This data describes a binding interaction between two proteins.

Sequence of protein 1:
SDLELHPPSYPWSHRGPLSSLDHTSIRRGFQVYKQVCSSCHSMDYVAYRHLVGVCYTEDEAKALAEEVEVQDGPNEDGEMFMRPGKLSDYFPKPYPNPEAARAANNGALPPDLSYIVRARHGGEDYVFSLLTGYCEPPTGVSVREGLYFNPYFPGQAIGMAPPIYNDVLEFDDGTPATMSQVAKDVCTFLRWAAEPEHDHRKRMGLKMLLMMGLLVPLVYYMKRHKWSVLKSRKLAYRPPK

Residue-level contacts at the interface:
Residue F246 in protein 2 interacts with residue G205 in protein 1 (closest heavy-atom distance 3.5 Å).
Residue D217 in protein 2 interacts with residue R233 in protein 1 (closest heavy-atom distance 2.7 Å).
Residue T234 in protein 2 interacts with residue V216 in protein 1 (closest heavy-atom distance 3.1 Å).
Residue F246 in protein 2 is in contact with residue L206 in protein 1 (closest heavy-atom distance 4.0 Å).
Residue N73 in protein 2 is in contact with residue R49 in protein 1 (closest heavy-atom distance 3.6 Å).
Residue I219 in protein 2 is in contact with residue W227 in protein 1 (closest heavy-atom distance 3.8 Å).
Residue R72 in protein 2 is in contact with residue Y45 in protein 1 (closest heavy-atom distance 3.2 Å).
Residue F227 in protein 2 interacts with residue M222 in protein 1 (closest heavy-atom distance 3.4 Å).
Residue T242 in protein 2 contacts residue L209 in protein 1 (closest heavy-atom distance 3.4 Å).
Residue F64 in protein 2 interacts with residue Y45 in protein 1 (closest heavy-atom distance 3.4 Å).
Residue R72 in protein 2 is in contact with residue A194 in protein 1 (closest heavy-atom distance 3.9 Å).
Residue F246 in protein 2 interacts with residue P17 in protein 1 (closest heavy-atom distance 3.3 Å).
Residue Y225 in protein 2 contacts residue W227 in protein 1 (closest heavy-atom distance 3.4 Å).
Residue F246 in protein 2 interacts with residue R201 in protein 1 (closest heavy-atom distance 3.5 Å).
Residue P254 in protein 2 contacts residue H121 in protein 1 (closest heavy-atom distance 3.5 Å).
Residue F257 in protein 2 is in contact with residue A119 in protein 1 (closest heavy-atom distance 4.1 Å).
Residue N73 in protein 2 interacts with residue Y90 in protein 1 (closest heavy-atom distance 4.1 Å).
Residue I219 in protein 2 interacts with residue L230 in protein 1 (closest heavy-atom distance 4.0 Å).
Residue A68 in protein 2 interacts with residue Y115 in protein 1 (closest heavy-atom distance 3.4 Å).
Residue L235 in protein 2 interacts with residue V216 in protein 1 (closest heavy-atom distance 4.0 Å).
Residue Y224 in protein 2 is in contact with residue L230 in protein 1 (closest heavy-atom distance 4.0 Å).
Residue T242 in protein 2 contacts residue M208 in protein 1 (closest heavy-atom distance 3.3 Å).
Residue S26 in protein 2 contacts residue W227 in protein 1 (closest heavy-atom distance 3.4 Å).
Residue R72 in protein 2 interacts with residue P196 in protein 1 (closest heavy-atom distance 3.6 Å).
Residue K228 in protein 2 is in contact with residue K223 in protein 1 (closest heavy-atom distance 3.5 Å).
Residue W78 in protein 2 contacts residue H200 in protein 1 (closest heavy-atom distance 3.9 Å).
Residue N249 in protein 2 contacts residue R118 in protein 1 (closest heavy-atom distance 3.2 Å).
Residue L231 in protein 2 contacts residue Y220 in protein 1 (closest heavy-atom distance 3.7 Å).
Residue T238 in protein 2 contacts residue M212 in protein 1 (closest heavy-atom distance 2.8 Å).
Residue L231 in protein 2 contacts residue V216 in protein 1 (closest heavy-atom distance 4.2 Å).
Residue L231 in protein 2 contacts residue V219 in protein 1 (closest heavy-atom distance 4.0 Å).
Residue F227 in protein 2 is in contact with residue K226 in protein 1 (closest heavy-atom distance 4.0 Å).
Residue L231 in protein 2 interacts with residue K223 in protein 1 (closest heavy-atom distance 3.5 Å).
Residue R72 in protein 2 contacts residue Y115 in protein 1 (closest heavy-atom distance 2.9 Å).
Residue P248 in protein 2 is in contact with residue R201 in protein 1 (closest heavy-atom distance 3.9 Å).
Residue A68 in protein 2 is in contact with residue Y45 in protein 1 (closest heavy-atom distance 3.5 Å).
Residue Y224 in protein 2 interacts with residue K226 in protein 1 (closest heavy-atom distance 3.9 Å).
Residue R72 in protein 2 interacts with residue S114 in protein 1 (closest heavy-atom distance 3.7 Å).
Residue Y76 in protein 2 contacts residue H200 in protein 1 (closest heavy-atom distance 3.7 Å).
Residue R72 in protein 2 interacts with residue A193 in protein 1 (closest heavy-atom distance 2.5 Å).
Residue T234 in protein 2 interacts with residue V219 in protein 1 (closest heavy-atom distance 4.0 Å).
Residue R72 in protein 2 is in contact with residue V46 in protein 1 (closest heavy-atom distance 4.2 Å).
Residue H69 in protein 2 is in contact with residue Y45 in protein 1 (closest heavy-atom distance 4.2 Å).
Residue F257 in protein 2 is in contact with residue R118 in protein 1 (closest heavy-atom distance 3.4 Å).
Residue P254 in protein 2 contacts residue A119 in protein 1 (closest heavy-atom distance 3.7 Å).
Residue L245 in protein 2 contacts residue G205 in protein 1 (closest heavy-atom distance 3.5 Å).
Residue P254 in protein 2 interacts with residue R118 in protein 1 (closest heavy-atom distance 3.2 Å).
Residue L241 in protein 2 interacts with residue M208 in protein 1 (closest heavy-atom distance 3.6 Å).
Residue T238 in protein 2 contacts residue M208 in protein 1 (closest heavy-atom distance 4.1 Å).
Residue P223 in protein 2 contacts residue K226 in protein 1 (closest heavy-atom distance 4.1 Å).
Residue W78 in protein 2 is in contact with residue M204 in protein 1 (closest heavy-atom distance 3.4 Å).
Residue L245 in protein 2 contacts residue M204 in protein 1 (closest heavy-atom distance 4.0 Å).
Residue Y76 in protein 2 contacts residue M204 in protein 1 (closest heavy-atom distance 4.0 Å).
Residue F257 in protein 2 interacts with residue Y115 in protein 1 (closest heavy-atom distance 3.5 Å).
Residue S65 in protein 2 interacts with residue Y45 in protein 1 (closest heavy-atom distance 3.5 Å).
Residue L79 in protein 2 is in contact with residue M204 in protein 1 (closest heavy-atom distance 3.8 Å).
Residue W78 in protein 2 contacts residue R201 in protein 1 (closest heavy-atom distance 3.2 Å).
Residue L245 in protein 2 interacts with residue R201 in protein 1 (closest heavy-atom distance 2.7 Å).
Residue W78 in protein 2 contacts residue E197 in protein 1 (closest heavy-atom distance 3.4 Å).
Residue Y224 in protein 2 contacts residue W227 in protein 1 (closest heavy-atom distance 3.8 Å).

Sequence of protein 2:
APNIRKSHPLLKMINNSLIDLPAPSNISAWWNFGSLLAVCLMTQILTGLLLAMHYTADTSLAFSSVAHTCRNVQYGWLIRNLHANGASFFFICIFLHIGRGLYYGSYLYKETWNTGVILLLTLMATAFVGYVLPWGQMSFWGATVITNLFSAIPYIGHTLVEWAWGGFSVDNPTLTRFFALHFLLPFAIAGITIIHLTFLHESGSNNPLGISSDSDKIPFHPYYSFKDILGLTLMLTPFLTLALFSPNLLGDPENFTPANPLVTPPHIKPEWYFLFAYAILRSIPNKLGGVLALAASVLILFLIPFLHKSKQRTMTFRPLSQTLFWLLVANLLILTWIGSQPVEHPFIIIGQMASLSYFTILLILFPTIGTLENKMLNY